Contacts between the two chains:
Residue S69 in protein 2 interacts with residue F5 in protein 1 (closest heavy-atom distance 3.3 Å).
Residue A70 in protein 2 contacts residue I3 in protein 1 (closest heavy-atom distance 4.5 Å).
Residue P67 in protein 2 interacts with residue A7 in protein 1 (closest heavy-atom distance 4.1 Å).
Residue K100 in protein 2 contacts residue S1 in protein 1 (closest heavy-atom distance 4.6 Å).
Residue F93 in protein 2 contacts residue I3 in protein 1 (closest heavy-atom distance 4.2 Å).
Residue A86 in protein 2 contacts residue I3 in protein 1 (closest heavy-atom distance 3.9 Å).
Residue I68 in protein 2 interacts with residue I3 in protein 1 (closest heavy-atom distance 3.1 Å).
Residue F93 in protein 2 contacts residue D2 in protein 1 (closest heavy-atom distance 3.8 Å).
Residue R66 in protein 2 contacts residue P6 in protein 1 (closest heavy-atom distance 4.1 Å).
Residue R66 in protein 2 is in contact with residue A7 in protein 1 (closest heavy-atom distance 3.6 Å).
Residue P67 in protein 2 is in contact with residue I3 in protein 1 (closest heavy-atom distance 4.4 Å).
Residue F93 in protein 2 interacts with residue L4 in protein 1 (closest heavy-atom distance 3.8 Å).
Residue P67 in protein 2 is in contact with residue L4 in protein 1 (closest heavy-atom distance 3.9 Å).
Residue V52 in protein 2 contacts residue L4 in protein 1 (closest heavy-atom distance 4.5 Å).
Residue R66 in protein 2 contacts residue L4 in protein 1 (closest heavy-atom distance 3.9 Å).
Residue I68 in protein 2 contacts residue F5 in protein 1 (closest heavy-atom distance 4.2 Å).
Residue Q91 in protein 2 is in contact with residue D2 in protein 1 (closest heavy-atom distance 3.4 Å).
Residue L84 in protein 2 interacts with residue I3 in protein 1 (closest heavy-atom distance 3.5 Å).
Residue R66 in protein 2 contacts residue F5 in protein 1 (closest heavy-atom distance 3.1 Å).
Residue Q91 in protein 2 contacts residue I3 in protein 1 (closest heavy-atom distance 2.8 Å).
Residue K85 in protein 2 is in contact with residue I3 in protein 1 (closest heavy-atom distance 3.9 Å).
Residue I82 in protein 2 contacts residue L4 in protein 1 (closest heavy-atom distance 4.3 Å).
Residue I68 in protein 2 is in contact with residue L4 in protein 1 (closest heavy-atom distance 3.8 Å).
Residue R65 in protein 2 contacts residue A7 in protein 1 (closest heavy-atom distance 3.9 Å).
Residue T89 in protein 2 interacts with residue I3 in protein 1 (closest heavy-atom distance 4.2 Å).
Residue L84 in protein 2 contacts residue L4 in protein 1 (closest heavy-atom distance 3.8 Å).
Residue Q91 in protein 2 is in contact with residue L4 in protein 1 (closest heavy-atom distance 4.5 Å).
Residue K100 in protein 2 interacts with residue D2 in protein 1 (closest heavy-atom distance 2.9 Å).
Residue P67 in protein 2 interacts with residue F5 in protein 1 (closest heavy-atom distance 3.1 Å).
Residue P67 in protein 2 interacts with residue P6 in protein 1 (closest heavy-atom distance 3.3 Å).
Residue I95 in protein 2 interacts with residue L4 in protein 1 (closest heavy-atom distance 4.4 Å).
Residue Q91 in protein 2 is in contact with residue S1 in protein 1 (closest heavy-atom distance 3.2 Å).
Residue S69 in protein 2 is in contact with residue I3 in protein 1 (closest heavy-atom distance 2.9 Å).

Sequence of protein 2:
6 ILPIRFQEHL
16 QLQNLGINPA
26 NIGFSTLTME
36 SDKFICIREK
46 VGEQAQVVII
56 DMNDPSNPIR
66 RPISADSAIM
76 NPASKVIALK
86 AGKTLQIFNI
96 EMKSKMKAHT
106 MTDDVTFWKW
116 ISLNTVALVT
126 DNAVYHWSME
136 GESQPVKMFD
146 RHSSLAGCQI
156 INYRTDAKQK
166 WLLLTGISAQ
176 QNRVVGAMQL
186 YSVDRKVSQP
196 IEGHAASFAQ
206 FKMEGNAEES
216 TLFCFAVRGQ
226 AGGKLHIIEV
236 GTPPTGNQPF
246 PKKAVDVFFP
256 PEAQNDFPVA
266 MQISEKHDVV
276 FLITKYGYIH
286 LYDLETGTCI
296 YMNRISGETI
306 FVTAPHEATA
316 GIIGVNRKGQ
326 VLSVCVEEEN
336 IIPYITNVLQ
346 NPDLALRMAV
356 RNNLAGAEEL

These two protein chains interact to form a complex.

Sequence of protein 1:
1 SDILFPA